Sequence of chain B:
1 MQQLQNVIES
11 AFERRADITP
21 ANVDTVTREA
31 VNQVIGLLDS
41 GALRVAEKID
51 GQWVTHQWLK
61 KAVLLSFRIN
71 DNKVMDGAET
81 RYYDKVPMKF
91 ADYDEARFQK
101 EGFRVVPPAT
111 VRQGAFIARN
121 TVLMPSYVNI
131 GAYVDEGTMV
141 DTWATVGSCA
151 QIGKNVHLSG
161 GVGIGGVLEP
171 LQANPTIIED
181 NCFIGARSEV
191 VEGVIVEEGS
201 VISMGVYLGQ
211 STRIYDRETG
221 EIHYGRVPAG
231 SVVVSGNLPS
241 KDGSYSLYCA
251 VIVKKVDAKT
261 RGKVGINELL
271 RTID

Sequence of chain A:
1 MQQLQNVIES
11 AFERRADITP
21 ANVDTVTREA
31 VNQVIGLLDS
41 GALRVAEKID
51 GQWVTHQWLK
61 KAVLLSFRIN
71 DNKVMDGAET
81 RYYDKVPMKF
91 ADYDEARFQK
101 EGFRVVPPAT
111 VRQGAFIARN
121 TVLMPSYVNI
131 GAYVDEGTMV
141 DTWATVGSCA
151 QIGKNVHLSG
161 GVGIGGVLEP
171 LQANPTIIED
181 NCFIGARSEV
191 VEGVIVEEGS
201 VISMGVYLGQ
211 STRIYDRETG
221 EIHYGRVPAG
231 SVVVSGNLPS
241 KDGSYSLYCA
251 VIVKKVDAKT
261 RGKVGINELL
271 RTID

Contacts between the two chains:
Residue G161 in chain B is in contact with residue R187 in chain A (closest heavy-atom distance 2.7 Å).
Residue Y248 in chain B contacts residue S235 in chain A (closest heavy-atom distance 3.1 Å).
Residue E79 in chain B contacts residue Y82 in chain A (closest heavy-atom distance 3.7 Å).
Residue E169 in chain B is in contact with residue G265 in chain A (closest heavy-atom distance 3.7 Å).
Residue V74 in chain B interacts with residue F98 in chain A (closest heavy-atom distance 3.4 Å).
Residue E79 in chain B is in contact with residue G77 in chain A (closest heavy-atom distance 3.5 Å).
Residue A78 in chain B contacts residue A78 in chain A (closest heavy-atom distance 3.6 Å).
Residue N237 in chain B contacts residue G236 in chain A (closest heavy-atom distance 3.5 Å).
Residue L168 in chain B interacts with residue N267 in chain A (closest heavy-atom distance 2.8 Å).
Residue D84 in chain B is in contact with residue R104 in chain A (closest heavy-atom distance 2.7 Å).
Residue N237 in chain B contacts residue N237 in chain A (closest heavy-atom distance 3.3 Å).
Residue L247 in chain B contacts residue S235 in chain A (closest heavy-atom distance 3.7 Å).
Residue Y127 in chain B is in contact with residue V106 in chain A (closest heavy-atom distance 3.7 Å).
Residue P20 in chain B is in contact with residue I273 in chain A (closest heavy-atom distance 3.5 Å).
Residue E169 in chain B interacts with residue H157 in chain A (closest heavy-atom distance 2.9 Å).
Residue P170 in chain B interacts with residue G265 in chain A (closest heavy-atom distance 3.5 Å).
Residue E169 in chain B interacts with residue N267 in chain A (closest heavy-atom distance 2.7 Å).
Residue Y82 in chain B is in contact with residue P108 in chain A (closest heavy-atom distance 3.4 Å).
Residue R112 in chain B is in contact with residue R104 in chain A (closest heavy-atom distance 3.6 Å).
Residue R112 in chain B interacts with residue V106 in chain A (closest heavy-atom distance 3.7 Å).
Residue E169 in chain B contacts residue I266 in chain A (closest heavy-atom distance 3.3 Å).
Residue E79 in chain B contacts residue A91 in chain A (closest heavy-atom distance 3.4 Å).
Residue T110 in chain B is in contact with residue P108 in chain A (closest heavy-atom distance 3.7 Å).
Residue P170 in chain B contacts residue K263 in chain A (closest heavy-atom distance 3.1 Å).
Residue S211 in chain B is in contact with residue K263 in chain A (closest heavy-atom distance 2.9 Å).
Residue Y83 in chain B interacts with residue F103 in chain A (closest heavy-atom distance 3.7 Å).
Residue E79 in chain B is in contact with residue D76 in chain A (closest heavy-atom distance 3.6 Å).
Residue A144 in chain B is in contact with residue W143 in chain A (closest heavy-atom distance 3.2 Å).
Residue A78 in chain B is in contact with residue D76 in chain A (closest heavy-atom distance 3.2 Å).
Residue S246 in chain B contacts residue N237 in chain A (closest heavy-atom distance 3.0 Å).
Residue S244 in chain B is in contact with residue L238 in chain A (closest heavy-atom distance 3.3 Å).
Residue E189 in chain B contacts residue R187 in chain A (closest heavy-atom distance 3.0 Å).
Residue R81 in chain B interacts with residue F90 in chain A (closest heavy-atom distance 3.7 Å).
Residue L247 in chain B interacts with residue V234 in chain A (closest heavy-atom distance 3.2 Å).
Residue Y83 in chain B contacts residue E95 in chain A (closest heavy-atom distance 3.5 Å).
Residue S246 in chain B is in contact with residue G236 in chain A (closest heavy-atom distance 3.2 Å).
Residue R81 in chain B interacts with residue Y93 in chain A (closest heavy-atom distance 3.0 Å).
Residue R68 in chain B is in contact with residue L269 in chain A (closest heavy-atom distance 3.2 Å).
Residue Y245 in chain B contacts residue R217 in chain A (closest heavy-atom distance 3.1 Å).
Residue S126 in chain B is in contact with residue W143 in chain A (closest heavy-atom distance 3.6 Å).
Residue Y245 in chain B interacts with residue L238 in chain A (closest heavy-atom distance 3.7 Å).
Residue Y82 in chain B is in contact with residue V105 in chain A (closest heavy-atom distance 3.3 Å).
Residue Y83 in chain B interacts with residue R104 in chain A (closest heavy-atom distance 3.3 Å).
Residue T145 in chain B is in contact with residue W143 in chain A (closest heavy-atom distance 3.0 Å).
Residue E169 in chain B interacts with residue R271 in chain A (closest heavy-atom distance 2.8 Å).
Residue T145 in chain B interacts with residue T142 in chain A (closest heavy-atom distance 3.6 Å).
Residue Y83 in chain B interacts with residue V105 in chain A (closest heavy-atom distance 2.8 Å).
Residue E79 in chain B contacts residue M88 in chain A (closest heavy-atom distance 3.3 Å).
Residue M75 in chain B contacts residue P107 in chain A (closest heavy-atom distance 3.7 Å).
Residue E189 in chain B contacts residue A186 in chain A (closest heavy-atom distance 3.3 Å).
Residue G163 in chain B is in contact with residue R187 in chain A (closest heavy-atom distance 3.6 Å).
Residue Y127 in chain B is in contact with residue M124 in chain A (closest heavy-atom distance 3.7 Å).
Residue W143 in chain B is in contact with residue W143 in chain A (closest heavy-atom distance 3.1 Å).
Residue Y207 in chain B interacts with residue Y207 in chain A (closest heavy-atom distance 3.4 Å).
Residue Y82 in chain B is in contact with residue A109 in chain A (closest heavy-atom distance 3.2 Å).
Residue Y83 in chain B contacts residue F98 in chain A (closest heavy-atom distance 3.5 Å).
Residue N72 in chain B contacts residue R104 in chain A (closest heavy-atom distance 3.2 Å).
Residue A78 in chain B interacts with residue G77 in chain A (closest heavy-atom distance 3.5 Å).
Residue Y82 in chain B interacts with residue P107 in chain A (closest heavy-atom distance 3.5 Å).
Residue P170 in chain B is in contact with residue F183 in chain A (closest heavy-atom distance 3.7 Å).

The following describes two proteins that form a bound complex.